Residue-level contacts at the interface:
Residue T575 in the first protein contacts residue T22 in the second protein (closest heavy-atom distance 3.9 Å).
Residue T575 in the first protein contacts residue Y20 in the second protein (closest heavy-atom distance 4.0 Å).
Residue M571 in the first protein is in contact with residue Y20 in the second protein (closest heavy-atom distance 3.9 Å).
Residue S579 in the first protein interacts with residue W28 in the second protein (closest heavy-atom distance 4.5 Å).
Residue Q580 in the first protein interacts with residue W28 in the second protein (closest heavy-atom distance 3.7 Å).
Residue M571 in the first protein is in contact with residue T22 in the second protein (closest heavy-atom distance 4.3 Å).
Residue K581 in the first protein is in contact with residue W28 in the second protein (closest heavy-atom distance 4.0 Å).
Residue S579 in the first protein interacts with residue T25 in the second protein (closest heavy-atom distance 3.7 Å).

Sequence of the second protein:
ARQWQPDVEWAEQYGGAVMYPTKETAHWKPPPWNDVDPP

These two protein chains interact to form a complex.

Sequence of the first protein:
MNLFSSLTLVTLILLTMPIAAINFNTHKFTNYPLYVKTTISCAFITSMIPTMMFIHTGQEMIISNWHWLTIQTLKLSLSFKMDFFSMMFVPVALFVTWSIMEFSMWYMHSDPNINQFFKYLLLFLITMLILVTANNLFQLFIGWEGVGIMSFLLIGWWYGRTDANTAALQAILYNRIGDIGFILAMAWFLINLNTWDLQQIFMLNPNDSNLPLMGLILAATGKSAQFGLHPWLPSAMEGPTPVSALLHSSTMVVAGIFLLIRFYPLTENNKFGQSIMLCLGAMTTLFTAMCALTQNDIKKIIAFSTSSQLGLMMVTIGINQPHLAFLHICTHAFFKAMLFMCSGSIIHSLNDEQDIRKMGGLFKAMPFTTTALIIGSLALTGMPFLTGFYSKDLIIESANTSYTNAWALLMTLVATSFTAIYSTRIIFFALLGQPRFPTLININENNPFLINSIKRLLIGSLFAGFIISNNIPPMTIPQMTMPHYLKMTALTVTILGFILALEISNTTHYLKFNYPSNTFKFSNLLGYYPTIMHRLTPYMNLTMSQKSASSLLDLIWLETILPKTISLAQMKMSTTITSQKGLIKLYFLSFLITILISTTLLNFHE